Interface contacts:
Residue M330 in protein 2 interacts with residue P32 in protein 1 (closest heavy-atom distance 3.5 Å).
Residue Y240 in protein 2 interacts with residue M23 in protein 1 (closest heavy-atom distance 3.5 Å).
Residue M419 in protein 2 contacts residue L25 in protein 1 (closest heavy-atom distance 4.9 Å).
Residue Y240 in protein 2 contacts residue R28 in protein 1 (closest heavy-atom distance 3.2 Å).
Residue P439 in protein 2 contacts residue V29 in protein 1 (closest heavy-atom distance 3.6 Å).
Residue W408 in protein 2 is in contact with residue F31 in protein 1 (closest heavy-atom distance 4.8 Å).
Residue Y332 in protein 2 interacts with residue L25 in protein 1 (closest heavy-atom distance 4.2 Å).
Residue N436 in protein 2 interacts with residue R28 in protein 1 (closest heavy-atom distance 4.5 Å).
Residue W232 in protein 2 interacts with residue V29 in protein 1 (closest heavy-atom distance 3.6 Å).
Residue Y332 in protein 2 is in contact with residue H26 in protein 1 (closest heavy-atom distance 3.5 Å).
Residue Q327 in protein 2 contacts residue S27 in protein 1 (closest heavy-atom distance 4.3 Å).
Residue M435 in protein 2 contacts residue R28 in protein 1 (closest heavy-atom distance 4.6 Å).
Residue L432 in protein 2 interacts with residue R20 in protein 1 (closest heavy-atom distance 3.4 Å).
Residue K415 in protein 2 contacts residue F31 in protein 1 (closest heavy-atom distance 3.8 Å).
Residue L320 in protein 2 contacts residue M23 in protein 1 (closest heavy-atom distance 3.6 Å).
Residue M330 in protein 2 is in contact with residue H26 in protein 1 (closest heavy-atom distance 2.9 Å).
Residue F438 in protein 2 contacts residue P30 in protein 1 (closest heavy-atom distance 3.4 Å).
Residue L320 in protein 2 interacts with residue C22 in protein 1 (closest heavy-atom distance 4.9 Å).
Residue F438 in protein 2 is in contact with residue V29 in protein 1 (closest heavy-atom distance 4.3 Å).
Residue F438 in protein 2 interacts with residue P24 in protein 1 (closest heavy-atom distance 4.8 Å).
Residue M435 in protein 2 is in contact with residue L25 in protein 1 (closest heavy-atom distance 4.7 Å).
Residue M330 in protein 2 is in contact with residue F31 in protein 1 (closest heavy-atom distance 4.3 Å).
Residue F257 in protein 2 contacts residue P32 in protein 1 (closest heavy-atom distance 3.2 Å).
Residue S352 in protein 2 interacts with residue P32 in protein 1 (closest heavy-atom distance 3.9 Å).
Residue P439 in protein 2 contacts residue R28 in protein 1 (closest heavy-atom distance 4.3 Å).
Residue Y240 in protein 2 is in contact with residue S27 in protein 1 (closest heavy-atom distance 4.8 Å).
Residue Y446 in protein 2 is in contact with residue F31 in protein 1 (closest heavy-atom distance 3.0 Å).
Residue Y411 in protein 2 contacts residue F31 in protein 1 (closest heavy-atom distance 3.8 Å).
Residue E321 in protein 2 contacts residue R21 in protein 1 (closest heavy-atom distance 3.4 Å).
Residue I256 in protein 2 contacts residue F31 in protein 1 (closest heavy-atom distance 3.6 Å).
Residue Y329 in protein 2 is in contact with residue S27 in protein 1 (closest heavy-atom distance 3.4 Å).
Residue Y329 in protein 2 is in contact with residue M23 in protein 1 (closest heavy-atom distance 4.0 Å).
Residue G349 in protein 2 contacts residue P32 in protein 1 (closest heavy-atom distance 4.7 Å).
Residue M435 in protein 2 contacts residue P24 in protein 1 (closest heavy-atom distance 4.6 Å).
Residue Y411 in protein 2 contacts residue P30 in protein 1 (closest heavy-atom distance 4.9 Å).
Residue Y235 in protein 2 is in contact with residue V29 in protein 1 (closest heavy-atom distance 5.0 Å).
Residue Y329 in protein 2 is in contact with residue H26 in protein 1 (closest heavy-atom distance 5.0 Å).
Residue F438 in protein 2 contacts residue L25 in protein 1 (closest heavy-atom distance 4.8 Å).
Residue T442 in protein 2 contacts residue F31 in protein 1 (closest heavy-atom distance 4.7 Å).
Residue S253 in protein 2 contacts residue F31 in protein 1 (closest heavy-atom distance 5.0 Å).
Residue Y235 in protein 2 interacts with residue S27 in protein 1 (closest heavy-atom distance 3.5 Å).
Residue Y411 in protein 2 is in contact with residue P32 in protein 1 (closest heavy-atom distance 4.6 Å).
Residue T442 in protein 2 contacts residue V29 in protein 1 (closest heavy-atom distance 3.8 Å).
Residue W232 in protein 2 contacts residue R28 in protein 1 (closest heavy-atom distance 4.0 Å).
Residue Y235 in protein 2 contacts residue R28 in protein 1 (closest heavy-atom distance 3.1 Å).
Residue M330 in protein 2 contacts residue P30 in protein 1 (closest heavy-atom distance 5.0 Å).
Residue M260 in protein 2 is in contact with residue F31 in protein 1 (closest heavy-atom distance 3.4 Å).
Residue L348 in protein 2 is in contact with residue P32 in protein 1 (closest heavy-atom distance 3.9 Å).
Residue I178 in protein 2 is in contact with residue V29 in protein 1 (closest heavy-atom distance 4.3 Å).
Residue G175 in protein 2 interacts with residue R28 in protein 1 (closest heavy-atom distance 4.4 Å).
Residue F257 in protein 2 is in contact with residue F31 in protein 1 (closest heavy-atom distance 2.9 Å).
Residue Y418 in protein 2 interacts with residue L25 in protein 1 (closest heavy-atom distance 3.3 Å).
Residue K415 in protein 2 is in contact with residue P32 in protein 1 (closest heavy-atom distance 3.5 Å).

Sequence of protein 2:
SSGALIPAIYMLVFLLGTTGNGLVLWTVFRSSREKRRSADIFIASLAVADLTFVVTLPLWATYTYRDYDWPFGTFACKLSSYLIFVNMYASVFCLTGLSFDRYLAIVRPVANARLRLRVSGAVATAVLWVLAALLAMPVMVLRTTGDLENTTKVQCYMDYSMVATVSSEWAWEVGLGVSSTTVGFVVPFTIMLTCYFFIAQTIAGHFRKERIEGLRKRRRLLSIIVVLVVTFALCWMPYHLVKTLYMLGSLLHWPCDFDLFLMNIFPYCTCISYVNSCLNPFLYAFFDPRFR

Sequence of protein 1:
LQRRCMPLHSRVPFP

This data describes a binding interaction between two proteins.